Contacts between the two chains:
Residue D257 in the second protein is in contact with residue R245 in the first protein (closest heavy-atom distance 3.6 Å).
Residue R290 in the second protein contacts residue R184 in the first protein (closest heavy-atom distance 3.6 Å).
Residue G250 in the second protein interacts with residue S247 in the first protein (closest heavy-atom distance 3.3 Å).
Residue I247 in the second protein is in contact with residue Y178 in the first protein (closest heavy-atom distance 3.4 Å).
Residue V275 in the second protein is in contact with residue R245 in the first protein (closest heavy-atom distance 3.5 Å).
Residue T246 in the second protein is in contact with residue F265 in the first protein (closest heavy-atom distance 3.7 Å).
Residue M279 in the second protein interacts with residue R184 in the first protein (closest heavy-atom distance 3.7 Å).
Residue I272 in the second protein interacts with residue F164 in the first protein (closest heavy-atom distance 3.9 Å).
Residue D227 in the second protein interacts with residue L274 in the first protein (closest heavy-atom distance 3.3 Å).
Residue R277 in the second protein is in contact with residue D238 in the first protein (closest heavy-atom distance 3.1 Å).
Residue G285 in the second protein interacts with residue K213 in the first protein (closest heavy-atom distance 3.5 Å).
Residue T271 in the second protein contacts residue G166 in the first protein (closest heavy-atom distance 3.4 Å).
Residue T249 in the second protein interacts with residue L170 in the first protein (closest heavy-atom distance 3.8 Å).
Residue A281 in the second protein interacts with residue L182 in the first protein (closest heavy-atom distance 3.8 Å).
Residue L238 in the second protein contacts residue M273 in the first protein (closest heavy-atom distance 3.8 Å).
Residue Q245 in the second protein interacts with residue R252 in the first protein (closest heavy-atom distance 3.2 Å).
Residue N235 in the second protein contacts residue C270 in the first protein (closest heavy-atom distance 3.6 Å).
Residue A287 in the second protein contacts residue G195 in the first protein (closest heavy-atom distance 3.7 Å).
Residue V274 in the second protein contacts residue A243 in the first protein (closest heavy-atom distance 3.5 Å).
Residue R277 in the second protein contacts residue D239 in the first protein (closest heavy-atom distance 3.6 Å).
Residue H286 in the second protein is in contact with residue L196 in the first protein (closest heavy-atom distance 3.6 Å).
Residue G252 in the second protein interacts with residue Q231 in the first protein (closest heavy-atom distance 3.0 Å).
Residue Q245 in the second protein interacts with residue S267 in the first protein (closest heavy-atom distance 3.8 Å).
Residue G251 in the second protein is in contact with residue R245 in the first protein (closest heavy-atom distance 3.4 Å).
Residue I247 in the second protein interacts with residue S174 in the first protein (closest heavy-atom distance 3.6 Å).
Residue H286 in the second protein interacts with residue K213 in the first protein (closest heavy-atom distance 3.5 Å).
Residue R277 in the second protein interacts with residue E233 in the first protein (closest heavy-atom distance 3.3 Å).
Residue G252 in the second protein interacts with residue T186 in the first protein (closest heavy-atom distance 2.3 Å).
Residue S230 in the second protein interacts with residue I277 in the first protein (closest heavy-atom distance 3.4 Å).
Residue V248 in the second protein interacts with residue Y246 in the first protein (closest heavy-atom distance 3.6 Å).
Residue R290 in the second protein contacts residue Q197 in the first protein (closest heavy-atom distance 3.3 Å).
Residue A281 in the second protein contacts residue Y136 in the first protein (closest heavy-atom distance 3.7 Å).
Residue K273 in the second protein is in contact with residue A243 in the first protein (closest heavy-atom distance 3.7 Å).
Residue S253 in the second protein interacts with residue R245 in the first protein (closest heavy-atom distance 3.1 Å).
Residue D258 in the second protein interacts with residue K187 in the first protein (closest heavy-atom distance 2.5 Å).
Residue V248 in the second protein contacts residue S247 in the first protein (closest heavy-atom distance 2.5 Å).
Residue E282 in the second protein interacts with residue K213 in the first protein (closest heavy-atom distance 3.7 Å).
Residue V275 in the second protein interacts with residue A243 in the first protein (closest heavy-atom distance 2.8 Å).
Residue L231 in the second protein is in contact with residue D271 in the first protein (closest heavy-atom distance 3.4 Å).
Residue I247 in the second protein contacts residue I248 in the first protein (closest heavy-atom distance 3.7 Å).
Residue I247 in the second protein is in contact with residue L173 in the first protein (closest heavy-atom distance 3.5 Å).
Residue T249 in the second protein contacts residue Y246 in the first protein (closest heavy-atom distance 3.6 Å).
Residue H243 in the second protein is in contact with residue S174 in the first protein (closest heavy-atom distance 3.9 Å).
Residue L231 in the second protein interacts with residue C270 in the first protein (closest heavy-atom distance 3.3 Å).
Residue M279 in the second protein interacts with residue Q197 in the first protein (closest heavy-atom distance 3.6 Å).
Residue R277 in the second protein is in contact with residue I236 in the first protein (closest heavy-atom distance 3.6 Å).
Residue L234 in the second protein is in contact with residue I277 in the first protein (closest heavy-atom distance 3.8 Å).
Residue M279 in the second protein is in contact with residue E233 in the first protein (closest heavy-atom distance 3.1 Å).
Residue S242 in the second protein contacts residue L170 in the first protein (closest heavy-atom distance 3.8 Å).
Residue N151 in the second protein is in contact with residue R269 in the first protein (closest heavy-atom distance 3.3 Å).
Residue V259 in the second protein contacts residue Y276 in the first protein (closest heavy-atom distance 3.3 Å).
Residue K244 in the second protein is in contact with residue F265 in the first protein (closest heavy-atom distance 3.4 Å).
Residue Q270 in the second protein is in contact with residue F164 in the first protein (closest heavy-atom distance 2.9 Å).
Residue A281 in the second protein contacts residue V140 in the first protein (closest heavy-atom distance 3.8 Å).
Residue I247 in the second protein interacts with residue S247 in the first protein (closest heavy-atom distance 3.5 Å).
Residue K273 in the second protein is in contact with residue R245 in the first protein (closest heavy-atom distance 3.8 Å).
Residue I247 in the second protein interacts with residue L170 in the first protein (closest heavy-atom distance 3.6 Å).
Residue D258 in the second protein contacts residue Y276 in the first protein (closest heavy-atom distance 3.3 Å).
Residue K289 in the second protein contacts residue N215 in the first protein (closest heavy-atom distance 3.4 Å).
Residue K244 in the second protein contacts residue K266 in the first protein (closest heavy-atom distance 3.7 Å).

The following describes two proteins that form a bound complex.

Sequence of the first protein:
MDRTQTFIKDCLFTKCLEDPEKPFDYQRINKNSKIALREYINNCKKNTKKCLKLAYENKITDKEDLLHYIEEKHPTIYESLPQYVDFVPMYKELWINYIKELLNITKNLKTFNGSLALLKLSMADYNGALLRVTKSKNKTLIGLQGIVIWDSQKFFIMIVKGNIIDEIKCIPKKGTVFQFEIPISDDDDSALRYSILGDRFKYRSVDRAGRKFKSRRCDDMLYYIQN

Sequence of the second protein:
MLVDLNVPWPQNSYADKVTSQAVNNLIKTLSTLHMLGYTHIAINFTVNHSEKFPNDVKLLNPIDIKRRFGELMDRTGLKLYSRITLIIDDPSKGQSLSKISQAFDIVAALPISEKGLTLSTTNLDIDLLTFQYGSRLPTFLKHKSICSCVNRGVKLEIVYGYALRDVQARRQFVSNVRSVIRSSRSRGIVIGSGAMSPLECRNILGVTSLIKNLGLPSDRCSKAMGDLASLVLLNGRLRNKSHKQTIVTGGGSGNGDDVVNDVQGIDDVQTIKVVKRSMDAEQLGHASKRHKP